Sequence of the second protein:
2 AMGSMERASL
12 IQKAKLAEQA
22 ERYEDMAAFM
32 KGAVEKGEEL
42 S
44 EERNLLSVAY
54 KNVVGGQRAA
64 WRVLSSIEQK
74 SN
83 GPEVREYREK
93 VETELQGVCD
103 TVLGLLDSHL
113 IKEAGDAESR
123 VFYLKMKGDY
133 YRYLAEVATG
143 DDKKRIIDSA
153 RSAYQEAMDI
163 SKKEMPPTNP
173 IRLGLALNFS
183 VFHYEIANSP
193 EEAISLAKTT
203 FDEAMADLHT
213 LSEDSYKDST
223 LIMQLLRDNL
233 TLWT

Sequence of the first protein:
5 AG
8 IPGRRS

Contacts between the two chains:
Residue L179 in the second protein is in contact with residue I8 in the first protein (closest heavy-atom distance 3.5 Å).
Residue D220 in the second protein is in contact with residue R12 in the first protein (closest heavy-atom distance 2.6 Å).
Residue K54 in the second protein contacts residue P9 in the first protein (closest heavy-atom distance 4.0 Å).
Residue L234 in the second protein is in contact with residue A5 in the first protein (closest heavy-atom distance 3.5 Å).
Residue K54 in the second protein interacts with residue G10 in the first protein (closest heavy-atom distance 3.6 Å).
Residue L227 in the second protein is in contact with residue I8 in the first protein (closest heavy-atom distance 4.2 Å).
Residue K54 in the second protein contacts residue I8 in the first protein (closest heavy-atom distance 3.7 Å).
Residue N180 in the second protein contacts residue I8 in the first protein (closest heavy-atom distance 2.9 Å).
Residue K127 in the second protein contacts residue I8 in the first protein (closest heavy-atom distance 3.7 Å).
Residue E187 in the second protein interacts with residue A5 in the first protein (closest heavy-atom distance 2.6 Å).
Residue V183 in the second protein interacts with residue G6 in the first protein (closest heavy-atom distance 3.6 Å).
Residue V183 in the second protein contacts residue A5 in the first protein (closest heavy-atom distance 4.3 Å).
Residue E19 in the second protein contacts residue R11 in the first protein (closest heavy-atom distance 2.9 Å).
Residue M27 in the second protein contacts residue R11 in the first protein (closest heavy-atom distance 4.6 Å).
Residue L223 in the second protein is in contact with residue R12 in the first protein (closest heavy-atom distance 3.5 Å).
Residue N47 in the second protein contacts residue R11 in the first protein (closest heavy-atom distance 3.8 Å).
Residue V51 in the second protein is in contact with residue R11 in the first protein (closest heavy-atom distance 3.6 Å).
Residue L48 in the second protein interacts with residue R11 in the first protein (closest heavy-atom distance 3.5 Å).
Residue Y186 in the second protein is in contact with residue A5 in the first protein (closest heavy-atom distance 5.0 Å).
Residue V51 in the second protein is in contact with residue G10 in the first protein (closest heavy-atom distance 3.1 Å).
Residue L227 in the second protein interacts with residue P9 in the first protein (closest heavy-atom distance 3.7 Å).
Residue I224 in the second protein interacts with residue I8 in the first protein (closest heavy-atom distance 3.6 Å).
Residue L179 in the second protein is in contact with residue G6 in the first protein (closest heavy-atom distance 3.6 Å).
Residue N47 in the second protein interacts with residue G10 in the first protein (closest heavy-atom distance 4.9 Å).
Residue W235 in the second protein interacts with residue A5 in the first protein (closest heavy-atom distance 3.6 Å).
Residue G176 in the second protein is in contact with residue I8 in the first protein (closest heavy-atom distance 4.2 Å).
Residue N231 in the second protein interacts with residue A5 in the first protein (closest heavy-atom distance 2.6 Å).
Residue N231 in the second protein contacts residue G6 in the first protein (closest heavy-atom distance 2.9 Å).

This data describes a binding interaction between two proteins.